These two protein chains interact to form a complex.

Sequence of protein 1:
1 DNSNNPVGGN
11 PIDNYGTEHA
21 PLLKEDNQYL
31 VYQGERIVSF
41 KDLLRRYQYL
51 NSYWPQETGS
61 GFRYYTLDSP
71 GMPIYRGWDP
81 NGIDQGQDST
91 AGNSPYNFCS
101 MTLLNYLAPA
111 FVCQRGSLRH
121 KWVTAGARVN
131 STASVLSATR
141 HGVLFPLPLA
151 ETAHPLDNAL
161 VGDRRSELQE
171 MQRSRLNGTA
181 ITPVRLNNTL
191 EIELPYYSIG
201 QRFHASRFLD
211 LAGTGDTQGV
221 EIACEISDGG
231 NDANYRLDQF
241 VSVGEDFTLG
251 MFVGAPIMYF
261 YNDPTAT

Residue-level contacts at the interface:
Residue N4 in protein 1 interacts with residue S160 in protein 2 (closest heavy-atom distance 3.2 Å).
Residue M251 in protein 1 interacts with residue P127 in protein 2 (closest heavy-atom distance 3.8 Å).
Residue V112 in protein 1 contacts residue Y128 in protein 2 (closest heavy-atom distance 3.6 Å).
Residue V112 in protein 1 is in contact with residue P127 in protein 2 (closest heavy-atom distance 4.2 Å).
Residue G254 in protein 1 interacts with residue A147 in protein 2 (closest heavy-atom distance 4.5 Å).
Residue N4 in protein 1 contacts residue E162 in protein 2 (closest heavy-atom distance 2.9 Å).
Residue G254 in protein 1 interacts with residue N150 in protein 2 (closest heavy-atom distance 3.6 Å).
Residue D210 in protein 1 is in contact with residue Q133 in protein 2 (closest heavy-atom distance 4.2 Å).
Residue V253 in protein 1 is in contact with residue A147 in protein 2 (closest heavy-atom distance 3.9 Å).
Residue V112 in protein 1 contacts residue I171 in protein 2 (closest heavy-atom distance 4.5 Å).
Residue A205 in protein 1 is in contact with residue N131 in protein 2 (closest heavy-atom distance 3.7 Å).
Residue C113 in protein 1 is in contact with residue I171 in protein 2 (closest heavy-atom distance 3.9 Å).
Residue G200 in protein 1 contacts residue E174 in protein 2 (closest heavy-atom distance 4.3 Å).
Residue R207 in protein 1 is in contact with residue L129 in protein 2 (closest heavy-atom distance 3.6 Å).
Residue R202 in protein 1 contacts residue W172 in protein 2 (closest heavy-atom distance 4.6 Å).
Residue R202 in protein 1 interacts with residue P173 in protein 2 (closest heavy-atom distance 2.9 Å).
Residue F203 in protein 1 is in contact with residue Y128 in protein 2 (closest heavy-atom distance 4.4 Å).
Residue N4 in protein 1 contacts residue R120 in protein 2 (closest heavy-atom distance 3.4 Å).
Residue N5 in protein 1 interacts with residue L155 in protein 2 (closest heavy-atom distance 3.8 Å).
Residue V253 in protein 1 interacts with residue N150 in protein 2 (closest heavy-atom distance 4.1 Å).
Residue R207 in protein 1 interacts with residue Y128 in protein 2 (closest heavy-atom distance 3.9 Å).
Residue R207 in protein 1 interacts with residue D132 in protein 2 (closest heavy-atom distance 3.1 Å).
Residue N4 in protein 1 is in contact with residue L155 in protein 2 (closest heavy-atom distance 4.1 Å).
Residue V253 in protein 1 interacts with residue P127 in protein 2 (closest heavy-atom distance 3.8 Å).
Residue V7 in protein 1 is in contact with residue H153 in protein 2 (closest heavy-atom distance 4.5 Å).
Residue P256 in protein 1 is in contact with residue V134 in protein 2 (closest heavy-atom distance 3.6 Å).
Residue I257 in protein 1 interacts with residue R138 in protein 2 (closest heavy-atom distance 4.2 Å).
Residue F203 in protein 1 contacts residue I171 in protein 2 (closest heavy-atom distance 3.6 Å).
Residue I257 in protein 1 contacts residue V136 in protein 2 (closest heavy-atom distance 3.8 Å).
Residue L209 in protein 1 interacts with residue Q133 in protein 2 (closest heavy-atom distance 3.1 Å).
Residue Q201 in protein 1 is in contact with residue P173 in protein 2 (closest heavy-atom distance 3.3 Å).
Residue A255 in protein 1 interacts with residue N150 in protein 2 (closest heavy-atom distance 4.4 Å).
Residue P6 in protein 1 is in contact with residue L155 in protein 2 (closest heavy-atom distance 4.4 Å).
Residue G200 in protein 1 is in contact with residue P173 in protein 2 (closest heavy-atom distance 3.8 Å).
Residue S3 in protein 1 is in contact with residue E162 in protein 2 (closest heavy-atom distance 3.2 Å).
Residue F252 in protein 1 contacts residue N150 in protein 2 (closest heavy-atom distance 3.8 Å).
Residue I257 in protein 1 is in contact with residue D144 in protein 2 (closest heavy-atom distance 4.8 Å).
Residue P6 in protein 1 interacts with residue H153 in protein 2 (closest heavy-atom distance 2.5 Å).
Residue R207 in protein 1 contacts residue T135 in protein 2 (closest heavy-atom distance 3.5 Å).
Residue F208 in protein 1 is in contact with residue Q133 in protein 2 (closest heavy-atom distance 3.2 Å).
Residue F203 in protein 1 is in contact with residue P173 in protein 2 (closest heavy-atom distance 3.5 Å).
Residue R207 in protein 1 is in contact with residue N131 in protein 2 (closest heavy-atom distance 3.2 Å).
Residue F203 in protein 1 contacts residue W172 in protein 2 (closest heavy-atom distance 3.5 Å).
Residue F208 in protein 1 is in contact with residue N131 in protein 2 (closest heavy-atom distance 3.3 Å).
Residue A255 in protein 1 is in contact with residue A147 in protein 2 (closest heavy-atom distance 4.0 Å).
Residue V253 in protein 1 contacts residue K151 in protein 2 (closest heavy-atom distance 2.8 Å).
Residue P109 in protein 1 interacts with residue V134 in protein 2 (closest heavy-atom distance 4.1 Å).
Residue R202 in protein 1 interacts with residue N175 in protein 2 (closest heavy-atom distance 4.0 Å).
Residue R207 in protein 1 contacts residue Q133 in protein 2 (closest heavy-atom distance 3.3 Å).
Residue P6 in protein 1 contacts residue I154 in protein 2 (closest heavy-atom distance 4.3 Å).
Residue I257 in protein 1 contacts residue V134 in protein 2 (closest heavy-atom distance 4.4 Å).
Residue A205 in protein 1 interacts with residue Y128 in protein 2 (closest heavy-atom distance 3.9 Å).
Residue M251 in protein 1 interacts with residue P152 in protein 2 (closest heavy-atom distance 4.1 Å).
Residue N4 in protein 1 is in contact with residue D157 in protein 2 (closest heavy-atom distance 3.0 Å).
Residue L209 in protein 1 is in contact with residue V134 in protein 2 (closest heavy-atom distance 4.5 Å).
Residue R207 in protein 1 contacts residue K151 in protein 2 (closest heavy-atom distance 4.7 Å).
Residue Q201 in protein 1 interacts with residue E174 in protein 2 (closest heavy-atom distance 3.4 Å).
Residue R207 in protein 1 interacts with residue V134 in protein 2 (closest heavy-atom distance 3.9 Å).
Residue R207 in protein 1 is in contact with residue N126 in protein 2 (closest heavy-atom distance 3.0 Å).
Residue M251 in protein 1 contacts residue I171 in protein 2 (closest heavy-atom distance 3.6 Å).

Sequence of protein 2:
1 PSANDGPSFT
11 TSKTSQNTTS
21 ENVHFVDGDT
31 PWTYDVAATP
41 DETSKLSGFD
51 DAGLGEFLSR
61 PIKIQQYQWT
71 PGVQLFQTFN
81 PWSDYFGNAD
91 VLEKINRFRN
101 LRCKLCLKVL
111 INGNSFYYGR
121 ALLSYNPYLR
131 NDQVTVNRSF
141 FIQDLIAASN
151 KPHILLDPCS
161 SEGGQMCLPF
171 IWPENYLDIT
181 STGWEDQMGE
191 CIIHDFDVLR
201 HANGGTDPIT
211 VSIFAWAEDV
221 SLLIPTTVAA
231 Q